Interface contacts:
Residue D9 in chain B contacts residue R15 in chain A (closest heavy-atom distance 3.0 Å).
Residue Q238 in chain B contacts residue L58 in chain A (closest heavy-atom distance 3.4 Å).
Residue D9 in chain B interacts with residue G57 in chain A (closest heavy-atom distance 2.7 Å).
Residue D9 in chain B contacts residue A59 in chain A (closest heavy-atom distance 3.2 Å).
Residue S22 in chain B interacts with residue I62 in chain A (closest heavy-atom distance 3.5 Å).
Residue E8 in chain B interacts with residue R15 in chain A (closest heavy-atom distance 3.4 Å).
Residue S237 in chain B contacts residue A54 in chain A (closest heavy-atom distance 3.0 Å).
Residue Q238 in chain B is in contact with residue G57 in chain A (closest heavy-atom distance 3.4 Å).
Residue E214 in chain B interacts with residue H24 in chain A (closest heavy-atom distance 2.9 Å).
Residue E198 in chain B is in contact with residue R19 in chain A (closest heavy-atom distance 2.5 Å).
Residue Y18 in chain B interacts with residue K66 in chain A (closest heavy-atom distance 3.2 Å).
Residue D9 in chain B interacts with residue V60 in chain A (closest heavy-atom distance 3.7 Å).
Residue Q238 in chain B contacts residue V60 in chain A (closest heavy-atom distance 2.5 Å).
Residue R190 in chain B is in contact with residue R49 in chain A (closest heavy-atom distance 3.1 Å).
Residue R13 in chain B interacts with residue E65 in chain A (closest heavy-atom distance 3.1 Å).
Residue D9 in chain B contacts residue F55 in chain A (closest heavy-atom distance 3.6 Å).
Residue T201 in chain B contacts residue E21 in chain A (closest heavy-atom distance 3.2 Å).
Residue S237 in chain B interacts with residue A56 in chain A (closest heavy-atom distance 3.3 Å).
Residue S22 in chain B contacts residue K66 in chain A (closest heavy-atom distance 3.4 Å).
Residue T259 in chain B contacts residue F55 in chain A (closest heavy-atom distance 3.6 Å).
Residue R190 in chain B contacts residue A50 in chain A (closest heavy-atom distance 3.4 Å).
Residue F23 in chain B interacts with residue I62 in chain A (closest heavy-atom distance 3.4 Å).
Residue Q27 in chain B is in contact with residue K66 in chain A (closest heavy-atom distance 3.6 Å).
Residue E8 in chain B is in contact with residue S14 in chain A (closest heavy-atom distance 3.1 Å).
Residue S7 in chain B is in contact with residue V12 in chain A (closest heavy-atom distance 2.6 Å).
Residue R193 in chain B interacts with residue S26 in chain A (closest heavy-atom distance 3.5 Å).
Residue P25 in chain B contacts residue E63 in chain A (closest heavy-atom distance 3.7 Å).
Residue G194 in chain B is in contact with residue M51 in chain A (closest heavy-atom distance 3.4 Å).
Residue S237 in chain B contacts residue L58 in chain A (closest heavy-atom distance 3.4 Å).
Residue T235 in chain B is in contact with residue V60 in chain A (closest heavy-atom distance 3.7 Å).
Residue G194 in chain B interacts with residue A50 in chain A (closest heavy-atom distance 3.6 Å).
Residue M197 in chain B contacts residue N23 in chain A (closest heavy-atom distance 3.4 Å).
Residue H233 in chain B is in contact with residue I62 in chain A (closest heavy-atom distance 3.5 Å).
Residue R190 in chain B interacts with residue E53 in chain A (closest heavy-atom distance 3.2 Å).
Residue Y18 in chain B is in contact with residue E65 in chain A (closest heavy-atom distance 2.4 Å).
Residue E8 in chain B contacts residue Y16 in chain A (closest heavy-atom distance 3.6 Å).
Residue Q27 in chain B interacts with residue E67 in chain A (closest heavy-atom distance 3.3 Å).
Residue A191 in chain B contacts residue A54 in chain A (closest heavy-atom distance 3.4 Å).
Residue M197 in chain B is in contact with residue L22 in chain A (closest heavy-atom distance 3.7 Å).
Residue F232 in chain B interacts with residue I62 in chain A (closest heavy-atom distance 3.5 Å).
Residue T235 in chain B contacts residue G57 in chain A (closest heavy-atom distance 3.2 Å).
Residue S7 in chain B contacts residue S14 in chain A (closest heavy-atom distance 3.3 Å).
Residue R193 in chain B contacts residue Y46 in chain A (closest heavy-atom distance 3.3 Å).
Residue S7 in chain B contacts residue P13 in chain A (closest heavy-atom distance 3.7 Å).
Residue E8 in chain B contacts residue F55 in chain A (closest heavy-atom distance 3.5 Å).
Residue R13 in chain B interacts with residue V60 in chain A (closest heavy-atom distance 3.6 Å).
Residue A6 in chain B contacts residue R15 in chain A (closest heavy-atom distance 3.1 Å).
Residue S237 in chain B is in contact with residue G57 in chain A (closest heavy-atom distance 3.5 Å).
Residue V318 in chain B is in contact with residue L58 in chain A (closest heavy-atom distance 3.4 Å).
Residue Y18 in chain B interacts with residue V60 in chain A (closest heavy-atom distance 3.6 Å).
Residue T235 in chain B contacts residue A56 in chain A (closest heavy-atom distance 3.0 Å).
Residue D9 in chain B is in contact with residue L58 in chain A (closest heavy-atom distance 3.0 Å).
Residue K317 in chain B is in contact with residue D64 in chain A (closest heavy-atom distance 2.8 Å).
Residue K317 in chain B interacts with residue F61 in chain A (closest heavy-atom distance 3.3 Å).
Residue A191 in chain B is in contact with residue E53 in chain A (closest heavy-atom distance 3.6 Å).
Residue T201 in chain B contacts residue R19 in chain A (closest heavy-atom distance 3.4 Å).
Residue S24 in chain B contacts residue E67 in chain A (closest heavy-atom distance 2.5 Å).
Residue T321 in chain B is in contact with residue F61 in chain A (closest heavy-atom distance 3.2 Å).
Residue R11 in chain B contacts residue F52 in chain A (closest heavy-atom distance 3.3 Å).
Residue F234 in chain B interacts with residue I62 in chain A (closest heavy-atom distance 3.6 Å).

This data describes a binding interaction between two proteins.

Sequence of chain A:
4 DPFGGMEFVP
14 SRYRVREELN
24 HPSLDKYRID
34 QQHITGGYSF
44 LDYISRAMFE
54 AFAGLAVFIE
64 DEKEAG

Sequence of chain B:
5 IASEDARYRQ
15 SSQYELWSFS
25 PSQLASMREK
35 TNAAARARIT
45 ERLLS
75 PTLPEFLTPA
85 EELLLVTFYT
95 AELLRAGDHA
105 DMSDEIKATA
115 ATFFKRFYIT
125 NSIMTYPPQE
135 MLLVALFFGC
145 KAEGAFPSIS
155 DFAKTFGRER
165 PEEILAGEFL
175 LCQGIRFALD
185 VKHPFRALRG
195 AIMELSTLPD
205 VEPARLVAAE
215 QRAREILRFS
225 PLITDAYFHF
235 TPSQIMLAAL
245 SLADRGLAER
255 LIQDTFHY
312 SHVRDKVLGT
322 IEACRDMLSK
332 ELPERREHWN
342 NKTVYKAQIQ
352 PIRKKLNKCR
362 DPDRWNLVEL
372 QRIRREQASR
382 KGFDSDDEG